This data describes a binding interaction between two proteins.

Sequence of protein 2:
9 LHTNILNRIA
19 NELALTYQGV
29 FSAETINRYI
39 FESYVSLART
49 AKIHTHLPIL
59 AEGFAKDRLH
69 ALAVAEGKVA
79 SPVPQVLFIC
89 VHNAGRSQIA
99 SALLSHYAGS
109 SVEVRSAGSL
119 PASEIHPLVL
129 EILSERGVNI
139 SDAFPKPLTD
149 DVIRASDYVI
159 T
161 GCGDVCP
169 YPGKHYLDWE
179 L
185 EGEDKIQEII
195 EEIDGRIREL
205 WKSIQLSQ

Contacts between the two chains:
Residue D148 in protein 2 contacts residue F39 in protein 1 (closest heavy-atom distance 3.5 Å).
Residue S30 in protein 2 contacts residue S30 in protein 1 (closest heavy-atom distance 3.3 Å).
Residue R47 in protein 2 is in contact with residue L146 in protein 1 (closest heavy-atom distance 2.7 Å).
Residue D148 in protein 2 is in contact with residue R36 in protein 1 (closest heavy-atom distance 3.3 Å).
Residue P167 in protein 2 contacts residue V43 in protein 1 (closest heavy-atom distance 3.5 Å).
Residue R47 in protein 2 is in contact with residue V165 in protein 1 (closest heavy-atom distance 3.8 Å).
Residue D149 in protein 2 contacts residue E40 in protein 1 (closest heavy-atom distance 3.1 Å).
Residue R66 in protein 2 contacts residue E40 in protein 1 (closest heavy-atom distance 3.5 Å).
Residue D164 in protein 2 contacts residue K50 in protein 1 (closest heavy-atom distance 3.7 Å).
Residue R152 in protein 2 interacts with residue R36 in protein 1 (closest heavy-atom distance 2.9 Å).
Residue E40 in protein 2 is in contact with residue D148 in protein 1 (closest heavy-atom distance 2.7 Å).
Residue V43 in protein 2 is in contact with residue P167 in protein 1 (closest heavy-atom distance 3.7 Å).
Residue E32 in protein 2 contacts residue S30 in protein 1 (closest heavy-atom distance 2.6 Å).
Residue F39 in protein 2 is in contact with residue R152 in protein 1 (closest heavy-atom distance 3.1 Å).
Residue E32 in protein 2 contacts residue T33 in protein 1 (closest heavy-atom distance 2.9 Å).
Residue T33 in protein 2 contacts residue T33 in protein 1 (closest heavy-atom distance 2.7 Å).
Residue Y169 in protein 2 is in contact with residue F39 in protein 1 (closest heavy-atom distance 3.5 Å).
Residue V165 in protein 2 interacts with residue K50 in protein 1 (closest heavy-atom distance 3.7 Å).
Residue D148 in protein 2 contacts residue V43 in protein 1 (closest heavy-atom distance 3.7 Å).
Residue R47 in protein 2 interacts with residue P145 in protein 1 (closest heavy-atom distance 3.5 Å).
Residue V165 in protein 2 is in contact with residue I51 in protein 1 (closest heavy-atom distance 3.8 Å).
Residue E40 in protein 2 contacts residue T147 in protein 1 (closest heavy-atom distance 3.5 Å).
Residue S117 in protein 2 is in contact with residue R47 in protein 1 (closest heavy-atom distance 3.3 Å).
Residue S30 in protein 2 interacts with residue E32 in protein 1 (closest heavy-atom distance 2.7 Å).
Residue R47 in protein 2 is in contact with residue G116 in protein 1 (closest heavy-atom distance 3.7 Å).
Residue L70 in protein 2 contacts residue R36 in protein 1 (closest heavy-atom distance 3.7 Å).
Residue E32 in protein 2 interacts with residue F29 in protein 1 (closest heavy-atom distance 3.4 Å).
Residue R36 in protein 2 contacts residue D148 in protein 1 (closest heavy-atom distance 2.9 Å).
Residue F39 in protein 2 is in contact with residue D148 in protein 1 (closest heavy-atom distance 3.3 Å).
Residue L118 in protein 2 is in contact with residue T48 in protein 1 (closest heavy-atom distance 3.5 Å).
Residue R47 in protein 2 interacts with residue S117 in protein 1 (closest heavy-atom distance 3.5 Å).
Residue K50 in protein 2 contacts residue D164 in protein 1 (closest heavy-atom distance 3.4 Å).
Residue G116 in protein 2 interacts with residue R47 in protein 1 (closest heavy-atom distance 3.6 Å).
Residue V43 in protein 2 contacts residue D148 in protein 1 (closest heavy-atom distance 3.7 Å).
Residue R36 in protein 2 contacts residue R152 in protein 1 (closest heavy-atom distance 3.0 Å).
Residue D164 in protein 2 interacts with residue I51 in protein 1 (closest heavy-atom distance 2.9 Å).
Residue R47 in protein 2 is in contact with residue R47 in protein 1 (closest heavy-atom distance 3.3 Å).
Residue I51 in protein 2 interacts with residue D164 in protein 1 (closest heavy-atom distance 2.9 Å).
Residue R36 in protein 2 interacts with residue L70 in protein 1 (closest heavy-atom distance 3.6 Å).
Residue Y42 in protein 2 interacts with residue P167 in protein 1 (closest heavy-atom distance 3.8 Å).
Residue F29 in protein 2 contacts residue E32 in protein 1 (closest heavy-atom distance 3.5 Å).
Residue R36 in protein 2 interacts with residue Y37 in protein 1 (closest heavy-atom distance 3.0 Å).
Residue F39 in protein 2 interacts with residue Y169 in protein 1 (closest heavy-atom distance 3.1 Å).
Residue V43 in protein 2 is in contact with residue T147 in protein 1 (closest heavy-atom distance 3.8 Å).
Residue L146 in protein 2 interacts with residue R47 in protein 1 (closest heavy-atom distance 3.4 Å).
Residue V165 in protein 2 is in contact with residue A46 in protein 1 (closest heavy-atom distance 3.4 Å).
Residue C166 in protein 2 is in contact with residue I51 in protein 1 (closest heavy-atom distance 3.4 Å).
Residue T147 in protein 2 is in contact with residue E40 in protein 1 (closest heavy-atom distance 3.4 Å).
Residue L146 in protein 2 contacts residue V43 in protein 1 (closest heavy-atom distance 3.6 Å).
Residue T11 in protein 2 contacts residue Y169 in protein 1 (closest heavy-atom distance 3.4 Å).
Residue R152 in protein 2 contacts residue F39 in protein 1 (closest heavy-atom distance 3.2 Å).
Residue P145 in protein 2 is in contact with residue R47 in protein 1 (closest heavy-atom distance 3.5 Å).
Residue A46 in protein 2 is in contact with residue V165 in protein 1 (closest heavy-atom distance 3.5 Å).
Residue R36 in protein 2 contacts residue D149 in protein 1 (closest heavy-atom distance 3.6 Å).
Residue E40 in protein 2 is in contact with residue R66 in protein 1 (closest heavy-atom distance 3.3 Å).
Residue D148 in protein 2 is in contact with residue E40 in protein 1 (closest heavy-atom distance 2.8 Å).
Residue T33 in protein 2 contacts residue E32 in protein 1 (closest heavy-atom distance 3.0 Å).
Residue V43 in protein 2 contacts residue L146 in protein 1 (closest heavy-atom distance 3.4 Å).
Residue V165 in protein 2 is in contact with residue R47 in protein 1 (closest heavy-atom distance 3.8 Å).
Residue E40 in protein 2 contacts residue D149 in protein 1 (closest heavy-atom distance 3.1 Å).

Sequence of protein 1:
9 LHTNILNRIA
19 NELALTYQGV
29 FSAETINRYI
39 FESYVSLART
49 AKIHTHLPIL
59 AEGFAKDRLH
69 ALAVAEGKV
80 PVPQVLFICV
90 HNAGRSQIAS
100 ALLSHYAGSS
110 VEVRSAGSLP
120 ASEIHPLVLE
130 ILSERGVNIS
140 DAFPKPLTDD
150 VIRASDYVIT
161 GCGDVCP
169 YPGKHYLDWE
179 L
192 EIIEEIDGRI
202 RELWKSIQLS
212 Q